Residue-level contacts at the interface:
Residue L49 in the first protein is in contact with residue G6 in the second protein (closest heavy-atom distance 3.9 Å).
Residue E56 in the first protein interacts with residue E5 in the second protein (closest heavy-atom distance 4.8 Å).
Residue L49 in the first protein interacts with residue A7 in the second protein (closest heavy-atom distance 3.4 Å).

Sequence of the second protein:
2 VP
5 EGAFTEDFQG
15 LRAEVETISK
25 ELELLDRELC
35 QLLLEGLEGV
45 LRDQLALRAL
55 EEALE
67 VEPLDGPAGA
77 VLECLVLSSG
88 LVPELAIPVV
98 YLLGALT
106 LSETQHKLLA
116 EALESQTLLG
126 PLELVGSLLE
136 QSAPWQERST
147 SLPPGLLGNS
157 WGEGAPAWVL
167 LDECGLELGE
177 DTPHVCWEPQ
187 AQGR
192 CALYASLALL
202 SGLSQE

The following describes two proteins that form a bound complex.

Sequence of the first protein:
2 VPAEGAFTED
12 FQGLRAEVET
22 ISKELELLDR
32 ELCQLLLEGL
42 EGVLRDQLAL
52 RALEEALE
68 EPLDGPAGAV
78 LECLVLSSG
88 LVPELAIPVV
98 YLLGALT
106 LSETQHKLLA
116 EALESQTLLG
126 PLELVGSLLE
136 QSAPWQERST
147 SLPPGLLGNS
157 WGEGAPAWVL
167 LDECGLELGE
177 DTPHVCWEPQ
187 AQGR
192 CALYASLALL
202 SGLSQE